Residue-level contacts at the interface:
Residue H446 in chain A is in contact with residue I20 in chain B (closest heavy-atom distance 4.8 Å).
Residue E488 in chain A is in contact with residue I20 in chain B (closest heavy-atom distance 3.3 Å).
Residue Y522 in chain A contacts residue F19 in chain B (closest heavy-atom distance 3.5 Å).
Residue F528 in chain A is in contact with residue A13 in chain B (closest heavy-atom distance 3.3 Å).
Residue A525 in chain A interacts with residue C16 in chain B (closest heavy-atom distance 4.1 Å).
Residue E517 in chain A interacts with residue F19 in chain B (closest heavy-atom distance 3.8 Å).
Residue G518 in chain A interacts with residue F19 in chain B (closest heavy-atom distance 3.9 Å).
Residue C487 in chain A contacts residue I20 in chain B (closest heavy-atom distance 3.8 Å).
Residue F528 in chain A interacts with residue C9 in chain B (closest heavy-atom distance 3.9 Å).
Residue Y522 in chain A interacts with residue I20 in chain B (closest heavy-atom distance 3.6 Å).
Residue R450 in chain A contacts residue I20 in chain B (closest heavy-atom distance 4.3 Å).
Residue T521 in chain A interacts with residue F19 in chain B (closest heavy-atom distance 2.7 Å).

Sequence of chain B:
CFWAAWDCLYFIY

This data describes a binding interaction between two proteins.

Sequence of chain A:
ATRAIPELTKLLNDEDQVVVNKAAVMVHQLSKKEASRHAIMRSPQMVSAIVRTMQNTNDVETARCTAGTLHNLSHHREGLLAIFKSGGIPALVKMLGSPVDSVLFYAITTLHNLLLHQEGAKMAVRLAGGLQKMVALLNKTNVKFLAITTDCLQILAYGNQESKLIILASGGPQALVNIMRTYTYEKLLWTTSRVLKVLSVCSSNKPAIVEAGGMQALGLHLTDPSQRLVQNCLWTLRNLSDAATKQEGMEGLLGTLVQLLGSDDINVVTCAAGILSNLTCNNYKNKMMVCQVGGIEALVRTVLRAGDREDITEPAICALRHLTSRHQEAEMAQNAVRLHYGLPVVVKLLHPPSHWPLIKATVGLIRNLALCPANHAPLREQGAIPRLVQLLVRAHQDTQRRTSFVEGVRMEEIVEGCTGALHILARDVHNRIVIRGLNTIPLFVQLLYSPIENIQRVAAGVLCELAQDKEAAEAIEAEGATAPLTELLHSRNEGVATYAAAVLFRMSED